Sequence of the second protein:
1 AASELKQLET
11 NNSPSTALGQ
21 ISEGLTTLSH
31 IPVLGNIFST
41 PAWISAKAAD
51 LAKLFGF

Residue-level contacts at the interface:
Residue D52 in the first protein contacts residue F57 in the second protein (closest heavy-atom distance 4.0 Å).
Residue D55 in the first protein contacts residue F55 in the second protein (closest heavy-atom distance 3.7 Å).
Residue D52 in the first protein interacts with residue F55 in the second protein (closest heavy-atom distance 4.6 Å).
Residue F23 in the first protein is in contact with residue G56 in the second protein (closest heavy-atom distance 4.8 Å).
Residue T42 in the first protein is in contact with residue F57 in the second protein (closest heavy-atom distance 4.7 Å).
Residue F23 in the first protein interacts with residue K53 in the second protein (closest heavy-atom distance 3.5 Å).
Residue F23 in the first protein is in contact with residue L54 in the second protein (closest heavy-atom distance 3.9 Å).

Sequence of the first protein:
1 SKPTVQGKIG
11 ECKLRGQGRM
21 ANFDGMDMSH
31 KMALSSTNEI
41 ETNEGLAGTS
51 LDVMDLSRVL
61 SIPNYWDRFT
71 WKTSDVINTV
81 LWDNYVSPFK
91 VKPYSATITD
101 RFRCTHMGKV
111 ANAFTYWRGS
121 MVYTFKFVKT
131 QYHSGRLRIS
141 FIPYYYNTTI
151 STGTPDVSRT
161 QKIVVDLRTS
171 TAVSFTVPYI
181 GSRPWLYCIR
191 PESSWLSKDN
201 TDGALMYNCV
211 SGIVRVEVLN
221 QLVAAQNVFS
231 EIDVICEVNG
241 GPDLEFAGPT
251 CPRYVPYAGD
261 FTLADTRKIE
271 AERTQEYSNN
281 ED

These two protein chains interact to form a complex.